Sequence of protein 2:
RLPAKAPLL

Interface contacts:
Residue N77 in protein 1 contacts residue P7 in protein 2 (closest heavy-atom distance 3.2 Å).
Residue Q156 in protein 1 is in contact with residue P7 in protein 2 (closest heavy-atom distance 3.8 Å).
Residue M45 in protein 1 is in contact with residue L2 in protein 2 (closest heavy-atom distance 3.7 Å).
Residue S66 in protein 1 interacts with residue P3 in protein 2 (closest heavy-atom distance 4.0 Å).
Residue Y59 in protein 1 interacts with residue R1 in protein 2 (closest heavy-atom distance 4.3 Å).
Residue Q156 in protein 1 contacts residue P3 in protein 2 (closest heavy-atom distance 4.5 Å).
Residue W97 in protein 1 interacts with residue P7 in protein 2 (closest heavy-atom distance 3.5 Å).
Residue S66 in protein 1 is in contact with residue A4 in protein 2 (closest heavy-atom distance 3.8 Å).
Residue W97 in protein 1 interacts with residue K5 in protein 2 (closest heavy-atom distance 3.7 Å).
Residue Y159 in protein 1 is in contact with residue P3 in protein 2 (closest heavy-atom distance 3.4 Å).
Residue Y123 in protein 1 is in contact with residue L9 in protein 2 (closest heavy-atom distance 4.0 Å).
Residue I73 in protein 1 interacts with residue L8 in protein 2 (closest heavy-atom distance 4.2 Å).
Residue L5 in protein 1 contacts residue R1 in protein 2 (closest heavy-atom distance 3.9 Å).
Residue Y84 in protein 1 contacts residue L9 in protein 2 (closest heavy-atom distance 2.7 Å).
Residue E63 in protein 1 interacts with residue R1 in protein 2 (closest heavy-atom distance 3.3 Å).
Residue T70 in protein 1 is in contact with residue A6 in protein 2 (closest heavy-atom distance 3.9 Å).
Residue T80 in protein 1 is in contact with residue L9 in protein 2 (closest heavy-atom distance 3.6 Å).
Residue Y171 in protein 1 interacts with residue R1 in protein 2 (closest heavy-atom distance 2.7 Å).
Residue Y159 in protein 1 contacts residue R1 in protein 2 (closest heavy-atom distance 2.6 Å).
Residue L124 in protein 1 interacts with residue L9 in protein 2 (closest heavy-atom distance 3.5 Å).
Residue L95 in protein 1 contacts residue L9 in protein 2 (closest heavy-atom distance 4.2 Å).
Residue E114 in protein 1 interacts with residue P7 in protein 2 (closest heavy-atom distance 4.2 Å).
Residue W167 in protein 1 interacts with residue R1 in protein 2 (closest heavy-atom distance 3.5 Å).
Residue Y7 in protein 1 is in contact with residue L2 in protein 2 (closest heavy-atom distance 3.3 Å).
Residue K146 in protein 1 is in contact with residue L8 in protein 2 (closest heavy-atom distance 3.7 Å).
Residue R62 in protein 1 contacts residue A4 in protein 2 (closest heavy-atom distance 3.8 Å).
Residue H155 in protein 1 is in contact with residue K5 in protein 2 (closest heavy-atom distance 4.0 Å).
Residue Q156 in protein 1 is in contact with residue A6 in protein 2 (closest heavy-atom distance 4.7 Å).
Residue L81 in protein 1 is in contact with residue L9 in protein 2 (closest heavy-atom distance 4.3 Å).
Residue S24 in protein 1 interacts with residue L2 in protein 2 (closest heavy-atom distance 4.1 Å).
Residue F116 in protein 1 interacts with residue P7 in protein 2 (closest heavy-atom distance 3.6 Å).
Residue R62 in protein 1 contacts residue L2 in protein 2 (closest heavy-atom distance 3.6 Å).
Residue E152 in protein 1 contacts residue L8 in protein 2 (closest heavy-atom distance 3.5 Å).
Residue F116 in protein 1 interacts with residue L9 in protein 2 (closest heavy-atom distance 3.8 Å).
Residue S66 in protein 1 contacts residue L2 in protein 2 (closest heavy-atom distance 3.9 Å).
Residue H99 in protein 1 contacts residue P3 in protein 2 (closest heavy-atom distance 3.4 Å).
Residue W133 in protein 1 contacts residue P7 in protein 2 (closest heavy-atom distance 4.3 Å).
Residue R62 in protein 1 interacts with residue R1 in protein 2 (closest heavy-atom distance 3.6 Å).
Residue I73 in protein 1 interacts with residue P7 in protein 2 (closest heavy-atom distance 3.7 Å).
Residue T70 in protein 1 is in contact with residue P3 in protein 2 (closest heavy-atom distance 4.6 Å).
Residue S143 in protein 1 contacts residue L9 in protein 2 (closest heavy-atom distance 2.7 Å).
Residue Q156 in protein 1 interacts with residue K5 in protein 2 (closest heavy-atom distance 3.5 Å).
Residue I73 in protein 1 interacts with residue A6 in protein 2 (closest heavy-atom distance 3.8 Å).
Residue E152 in protein 1 contacts residue P7 in protein 2 (closest heavy-atom distance 3.8 Å).
Residue K146 in protein 1 is in contact with residue L9 in protein 2 (closest heavy-atom distance 3.0 Å).
Residue N77 in protein 1 contacts residue L9 in protein 2 (closest heavy-atom distance 2.9 Å).
Residue F74 in protein 1 contacts residue A6 in protein 2 (closest heavy-atom distance 4.0 Å).
Residue W97 in protein 1 is in contact with residue A6 in protein 2 (closest heavy-atom distance 4.0 Å).
Residue Y159 in protein 1 interacts with residue L2 in protein 2 (closest heavy-atom distance 3.6 Å).
Residue S147 in protein 1 contacts residue L8 in protein 2 (closest heavy-atom distance 4.2 Å).
Residue A67 in protein 1 interacts with residue L2 in protein 2 (closest heavy-atom distance 3.5 Å).
Residue H9 in protein 1 interacts with residue L2 in protein 2 (closest heavy-atom distance 3.6 Å).
Residue N77 in protein 1 interacts with residue L8 in protein 2 (closest heavy-atom distance 3.6 Å).
Residue E63 in protein 1 interacts with residue L2 in protein 2 (closest heavy-atom distance 2.9 Å).
Residue E152 in protein 1 is in contact with residue A6 in protein 2 (closest heavy-atom distance 4.5 Å).
Residue W97 in protein 1 interacts with residue P3 in protein 2 (closest heavy-atom distance 3.7 Å).
Residue H99 in protein 1 interacts with residue L2 in protein 2 (closest heavy-atom distance 4.6 Å).
Residue Y7 in protein 1 is in contact with residue R1 in protein 2 (closest heavy-atom distance 3.1 Å).
Residue V76 in protein 1 interacts with residue L8 in protein 2 (closest heavy-atom distance 3.8 Å).
Residue T163 in protein 1 contacts residue R1 in protein 2 (closest heavy-atom distance 4.1 Å).

Sequence of protein 1:
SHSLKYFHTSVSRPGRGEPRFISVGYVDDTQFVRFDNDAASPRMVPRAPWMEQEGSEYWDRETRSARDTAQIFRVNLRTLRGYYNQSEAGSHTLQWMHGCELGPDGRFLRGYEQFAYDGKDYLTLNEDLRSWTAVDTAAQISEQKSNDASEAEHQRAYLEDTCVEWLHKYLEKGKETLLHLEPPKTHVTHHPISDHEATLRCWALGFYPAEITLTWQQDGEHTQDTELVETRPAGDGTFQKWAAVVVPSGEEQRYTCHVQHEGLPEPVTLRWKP

The following describes two proteins that form a bound complex.